Sequence of protein 2:
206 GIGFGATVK

Residue-level contacts at the interface:
Residue V43 in protein 1 interacts with residue F209 in protein 2 (closest heavy-atom distance 4.7 Å).
Residue T78 in protein 1 interacts with residue F209 in protein 2 (closest heavy-atom distance 3.8 Å).
Residue A51 in protein 1 contacts residue G206 in protein 2 (closest heavy-atom distance 3.9 Å).
Residue L47 in protein 1 is in contact with residue I207 in protein 2 (closest heavy-atom distance 3.5 Å).
Residue E50 in protein 1 contacts residue V213 in protein 2 (closest heavy-atom distance 4.2 Å).
Residue E50 in protein 1 is in contact with residue I207 in protein 2 (closest heavy-atom distance 4.9 Å).
Residue F48 in protein 1 is in contact with residue I207 in protein 2 (closest heavy-atom distance 3.9 Å).
Residue K83 in protein 1 interacts with residue K214 in protein 2 (closest heavy-atom distance 3.1 Å).
Residue A51 in protein 1 contacts residue I207 in protein 2 (closest heavy-atom distance 3.7 Å).
Residue A51 in protein 1 interacts with residue V213 in protein 2 (closest heavy-atom distance 3.9 Å).
Residue P54 in protein 1 interacts with residue V213 in protein 2 (closest heavy-atom distance 4.5 Å).
Residue L47 in protein 1 contacts residue G208 in protein 2 (closest heavy-atom distance 4.7 Å).
Residue P54 in protein 1 is in contact with residue K214 in protein 2 (closest heavy-atom distance 3.7 Å).
Residue L47 in protein 1 is in contact with residue F209 in protein 2 (closest heavy-atom distance 4.0 Å).
Residue F81 in protein 1 contacts residue F209 in protein 2 (closest heavy-atom distance 3.4 Å).
Residue K83 in protein 1 contacts residue V213 in protein 2 (closest heavy-atom distance 4.6 Å).

These two protein chains interact to form a complex.

Sequence of protein 1:
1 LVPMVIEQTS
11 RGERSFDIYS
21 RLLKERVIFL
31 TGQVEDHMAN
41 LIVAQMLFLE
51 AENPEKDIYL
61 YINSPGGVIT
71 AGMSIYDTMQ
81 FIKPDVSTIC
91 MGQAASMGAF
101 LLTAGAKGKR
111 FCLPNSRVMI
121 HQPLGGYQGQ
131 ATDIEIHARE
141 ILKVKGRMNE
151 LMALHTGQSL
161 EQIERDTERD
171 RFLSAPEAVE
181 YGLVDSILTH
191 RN